Sequence of the first protein:
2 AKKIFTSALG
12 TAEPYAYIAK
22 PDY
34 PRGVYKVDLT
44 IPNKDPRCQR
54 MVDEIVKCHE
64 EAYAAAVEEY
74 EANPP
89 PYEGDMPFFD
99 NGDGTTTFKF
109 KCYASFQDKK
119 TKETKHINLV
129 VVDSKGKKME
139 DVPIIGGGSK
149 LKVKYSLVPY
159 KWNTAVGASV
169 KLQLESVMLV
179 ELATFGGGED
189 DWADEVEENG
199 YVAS

Interface contacts:
Residue Y111 in the first protein contacts residue N161 in the second protein (closest heavy-atom distance 4.4 Å).
Residue N161 in the first protein is in contact with residue N161 in the second protein (closest heavy-atom distance 3.3 Å).
Residue D23 in the first protein contacts residue D93 in the second protein (closest heavy-atom distance 3.9 Å).
Residue P34 in the first protein is in contact with residue Y66 in the second protein (closest heavy-atom distance 3.2 Å).
Residue R35 in the first protein contacts residue K88 in the second protein (closest heavy-atom distance 4.3 Å).
Residue F96 in the first protein contacts residue F31 in the second protein (closest heavy-atom distance 4.3 Å).
Residue K109 in the first protein contacts residue E91 in the second protein (closest heavy-atom distance 4.6 Å).
Residue A163 in the first protein is in contact with residue N161 in the second protein (closest heavy-atom distance 3.3 Å).
Residue V164 in the first protein interacts with residue N161 in the second protein (closest heavy-atom distance 4.6 Å).
Residue R35 in the first protein interacts with residue P86 in the second protein (closest heavy-atom distance 3.6 Å).
Residue R35 in the first protein is in contact with residue Y90 in the second protein (closest heavy-atom distance 3.6 Å).
Residue A163 in the first protein contacts residue K169 in the second protein (closest heavy-atom distance 4.4 Å).
Residue N161 in the first protein contacts residue A163 in the second protein (closest heavy-atom distance 4.3 Å).
Residue Y111 in the first protein is in contact with residue Y90 in the second protein (closest heavy-atom distance 3.2 Å).
Residue D188 in the first protein interacts with residue N99 in the second protein (closest heavy-atom distance 3.9 Å).
Residue A163 in the first protein interacts with residue K159 in the second protein (closest heavy-atom distance 4.6 Å).
Residue A191 in the first protein contacts residue G100 in the second protein (closest heavy-atom distance 4.7 Å).
Residue G100 in the first protein interacts with residue Y16 in the second protein (closest heavy-atom distance 2.9 Å).
Residue P34 in the first protein interacts with residue E91 in the second protein (closest heavy-atom distance 3.3 Å).
Residue Y111 in the first protein interacts with residue T162 in the second protein (closest heavy-atom distance 4.5 Å).
Residue A191 in the first protein contacts residue G102 in the second protein (closest heavy-atom distance 4.1 Å).
Residue K39 in the first protein interacts with residue D93 in the second protein (closest heavy-atom distance 2.6 Å).
Residue Y111 in the first protein contacts residue L87 in the second protein (closest heavy-atom distance 3.8 Å).
Residue K109 in the first protein is in contact with residue G92 in the second protein (closest heavy-atom distance 3.9 Å).
Residue E91 in the first protein is in contact with residue N33 in the second protein (closest heavy-atom distance 2.8 Å).
Residue V37 in the first protein contacts residue Y90 in the second protein (closest heavy-atom distance 3.8 Å).
Residue Y16 in the first protein interacts with residue F97 in the second protein (closest heavy-atom distance 4.3 Å).
Residue Y158 in the first protein is in contact with residue A163 in the second protein (closest heavy-atom distance 3.2 Å).
Residue D101 in the first protein contacts residue Y16 in the second protein (closest heavy-atom distance 4.5 Å).
Residue M94 in the first protein interacts with residue G32 in the second protein (closest heavy-atom distance 4.7 Å).
Residue K109 in the first protein is in contact with residue Y90 in the second protein (closest heavy-atom distance 3.9 Å).
Residue Y90 in the first protein contacts residue N33 in the second protein (closest heavy-atom distance 3.6 Å).
Residue K169 in the first protein interacts with residue T162 in the second protein (closest heavy-atom distance 2.7 Å).
Residue E63 in the first protein interacts with residue F31 in the second protein (closest heavy-atom distance 3.4 Å).
Residue P34 in the first protein contacts residue Y90 in the second protein (closest heavy-atom distance 4.0 Å).
Residue T122 in the first protein interacts with residue K88 in the second protein (closest heavy-atom distance 3.2 Å).
Residue H62 in the first protein is in contact with residue F31 in the second protein (closest heavy-atom distance 4.1 Å).
Residue D188 in the first protein contacts residue G100 in the second protein (closest heavy-atom distance 3.7 Å).
Residue Q115 in the first protein interacts with residue K88 in the second protein (closest heavy-atom distance 3.1 Å).
Residue A163 in the first protein interacts with residue Y158 in the second protein (closest heavy-atom distance 3.8 Å).
Residue E91 in the first protein interacts with residue F31 in the second protein (closest heavy-atom distance 3.7 Å).
Residue R35 in the first protein interacts with residue P89 in the second protein (closest heavy-atom distance 3.3 Å).
Residue V59 in the first protein interacts with residue F31 in the second protein (closest heavy-atom distance 3.2 Å).
Residue Y16 in the first protein contacts residue D98 in the second protein (closest heavy-atom distance 3.0 Å).
Residue D188 in the first protein is in contact with residue D101 in the second protein (closest heavy-atom distance 3.3 Å).
Residue A191 in the first protein is in contact with residue D101 in the second protein (closest heavy-atom distance 3.1 Å).
Residue G92 in the first protein contacts residue F31 in the second protein (closest heavy-atom distance 3.8 Å).
Residue K169 in the first protein interacts with residue A163 in the second protein (closest heavy-atom distance 4.3 Å).
Residue M94 in the first protein is in contact with residue F31 in the second protein (closest heavy-atom distance 3.0 Å).
Residue V164 in the first protein is in contact with residue A163 in the second protein (closest heavy-atom distance 3.9 Å).
Residue K109 in the first protein is in contact with residue G165 in the second protein (closest heavy-atom distance 3.4 Å).
Residue Y158 in the first protein interacts with residue T162 in the second protein (closest heavy-atom distance 3.8 Å).
Residue K109 in the first protein contacts residue V164 in the second protein (closest heavy-atom distance 4.0 Å).
Residue E91 in the first protein is in contact with residue G32 in the second protein (closest heavy-atom distance 2.8 Å).
Residue G92 in the first protein contacts residue N33 in the second protein (closest heavy-atom distance 3.2 Å).
Residue G92 in the first protein is in contact with residue G32 in the second protein (closest heavy-atom distance 3.1 Å).
Residue P34 in the first protein contacts residue P89 in the second protein (closest heavy-atom distance 3.9 Å).
Residue Y24 in the first protein interacts with residue E91 in the second protein (closest heavy-atom distance 4.5 Å).
Residue N99 in the first protein interacts with residue Y16 in the second protein (closest heavy-atom distance 3.2 Å).
Residue H62 in the first protein interacts with residue G32 in the second protein (closest heavy-atom distance 4.5 Å).

This data describes a binding interaction between two proteins.

Sequence of the second protein:
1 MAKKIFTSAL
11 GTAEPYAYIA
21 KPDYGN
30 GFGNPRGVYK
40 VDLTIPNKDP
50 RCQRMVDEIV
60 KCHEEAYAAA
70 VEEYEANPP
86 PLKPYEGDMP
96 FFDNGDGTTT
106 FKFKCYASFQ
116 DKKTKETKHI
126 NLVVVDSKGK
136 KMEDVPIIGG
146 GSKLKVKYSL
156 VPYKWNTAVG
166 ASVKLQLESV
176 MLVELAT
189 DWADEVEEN